The following describes two proteins that form a bound complex.

Sequence of protein 1:
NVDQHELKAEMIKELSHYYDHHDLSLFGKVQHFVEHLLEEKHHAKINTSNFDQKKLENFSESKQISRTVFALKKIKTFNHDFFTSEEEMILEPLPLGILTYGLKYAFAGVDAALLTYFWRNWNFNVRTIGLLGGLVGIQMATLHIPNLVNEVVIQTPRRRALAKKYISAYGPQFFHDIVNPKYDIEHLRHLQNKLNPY

Contacts between the two chains:
Residue Y8 in protein 2 interacts with residue D66 in protein 1 (closest heavy-atom distance 3.6 Å).
Residue A311 in protein 2 is in contact with residue K69 in protein 1 (closest heavy-atom distance 4.6 Å).
Residue V110 in protein 2 is in contact with residue N64 in protein 1 (closest heavy-atom distance 3.8 Å).

Sequence of protein 2:
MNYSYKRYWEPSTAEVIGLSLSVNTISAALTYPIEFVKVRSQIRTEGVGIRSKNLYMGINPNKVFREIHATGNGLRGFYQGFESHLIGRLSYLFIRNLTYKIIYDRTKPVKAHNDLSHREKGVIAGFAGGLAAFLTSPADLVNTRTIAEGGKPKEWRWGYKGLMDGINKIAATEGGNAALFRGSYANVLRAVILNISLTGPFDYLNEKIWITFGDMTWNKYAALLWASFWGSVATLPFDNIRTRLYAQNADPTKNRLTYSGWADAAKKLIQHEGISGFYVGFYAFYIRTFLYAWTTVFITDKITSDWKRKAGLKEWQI